Sequence of the second protein:
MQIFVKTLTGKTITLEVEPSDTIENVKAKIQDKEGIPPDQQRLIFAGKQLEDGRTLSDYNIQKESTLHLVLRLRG

These two protein chains interact to form a complex.

Interface contacts:
Residue G251 in the first protein interacts with residue L73 in the second protein (closest heavy-atom distance 4.2 Å).
Residue H252 in the first protein is in contact with residue G75 in the second protein (closest heavy-atom distance 4.0 Å).
Residue F119 in the first protein contacts residue G75 in the second protein (closest heavy-atom distance 3.3 Å).
Residue P287 in the first protein interacts with residue T9 in the second protein (closest heavy-atom distance 3.5 Å).
Residue S201 in the first protein interacts with residue K48 in the second protein (closest heavy-atom distance 2.9 Å).
Residue V292 in the first protein contacts residue V70 in the second protein (closest heavy-atom distance 3.7 Å).
Residue G250 in the first protein interacts with residue L73 in the second protein (closest heavy-atom distance 3.9 Å).
Residue S291 in the first protein contacts residue L73 in the second protein (closest heavy-atom distance 3.1 Å).
Residue Q185 in the first protein interacts with residue Q40 in the second protein (closest heavy-atom distance 4.0 Å).
Residue S201 in the first protein contacts residue Q49 in the second protein (closest heavy-atom distance 2.8 Å).
Residue G290 in the first protein is in contact with residue L8 in the second protein (closest heavy-atom distance 3.8 Å).
Residue G251 in the first protein contacts residue R74 in the second protein (closest heavy-atom distance 3.4 Å).
Residue N226 in the first protein is in contact with residue Q49 in the second protein (closest heavy-atom distance 3.3 Å).
Residue G290 in the first protein is in contact with residue V70 in the second protein (closest heavy-atom distance 4.1 Å).
Residue Q185 in the first protein contacts residue D39 in the second protein (closest heavy-atom distance 3.2 Å).
Residue G251 in the first protein is in contact with residue G75 in the second protein (closest heavy-atom distance 3.4 Å).
Residue G184 in the first protein interacts with residue G75 in the second protein (closest heavy-atom distance 2.8 Å).
Residue G290 in the first protein interacts with residue L71 in the second protein (closest heavy-atom distance 3.0 Å).
Residue Q185 in the first protein interacts with residue R72 in the second protein (closest heavy-atom distance 2.8 Å).
Residue L225 in the first protein interacts with residue R42 in the second protein (closest heavy-atom distance 3.5 Å).
Residue E295 in the first protein contacts residue R72 in the second protein (closest heavy-atom distance 2.9 Å).
Residue A203 in the first protein contacts residue K48 in the second protein (closest heavy-atom distance 3.0 Å).
Residue P230 in the first protein is in contact with residue L8 in the second protein (closest heavy-atom distance 3.9 Å).
Residue S291 in the first protein is in contact with residue R72 in the second protein (closest heavy-atom distance 4.0 Å).
Residue G290 in the first protein interacts with residue T9 in the second protein (closest heavy-atom distance 3.2 Å).
Residue A206 in the first protein is in contact with residue K48 in the second protein (closest heavy-atom distance 2.9 Å).
Residue P287 in the first protein contacts residue L8 in the second protein (closest heavy-atom distance 3.7 Å).
Residue K207 in the first protein interacts with residue A46 in the second protein (closest heavy-atom distance 4.1 Å).
Residue N289 in the first protein is in contact with residue L71 in the second protein (closest heavy-atom distance 3.4 Å).
Residue V292 in the first protein is in contact with residue L71 in the second protein (closest heavy-atom distance 3.0 Å).
Residue Q185 in the first protein is in contact with residue R74 in the second protein (closest heavy-atom distance 3.6 Å).
Residue Y228 in the first protein is in contact with residue H68 in the second protein (closest heavy-atom distance 3.4 Å).
Residue L187 in the first protein interacts with residue R72 in the second protein (closest heavy-atom distance 3.9 Å).
Residue F224 in the first protein contacts residue R72 in the second protein (closest heavy-atom distance 3.9 Å).
Residue S201 in the first protein contacts residue G47 in the second protein (closest heavy-atom distance 4.2 Å).
Residue Y228 in the first protein interacts with residue V70 in the second protein (closest heavy-atom distance 3.9 Å).
Residue N289 in the first protein is in contact with residue L73 in the second protein (closest heavy-atom distance 3.5 Å).
Residue T200 in the first protein interacts with residue K48 in the second protein (closest heavy-atom distance 4.3 Å).
Residue S227 in the first protein is in contact with residue I44 in the second protein (closest heavy-atom distance 3.9 Å).
Residue N226 in the first protein interacts with residue R42 in the second protein (closest heavy-atom distance 3.5 Å).
Residue P183 in the first protein contacts residue R74 in the second protein (closest heavy-atom distance 3.6 Å).
Residue Y228 in the first protein interacts with residue I44 in the second protein (closest heavy-atom distance 3.6 Å).
Residue S291 in the first protein interacts with residue L71 in the second protein (closest heavy-atom distance 3.3 Å).
Residue P179 in the first protein interacts with residue R74 in the second protein (closest heavy-atom distance 3.8 Å).
Residue E188 in the first protein interacts with residue R74 in the second protein (closest heavy-atom distance 3.0 Å).
Residue F285 in the first protein is in contact with residue L8 in the second protein (closest heavy-atom distance 3.7 Å).
Residue P183 in the first protein is in contact with residue G75 in the second protein (closest heavy-atom distance 3.3 Å).
Residue F224 in the first protein contacts residue R42 in the second protein (closest heavy-atom distance 3.4 Å).
Residue N289 in the first protein interacts with residue T9 in the second protein (closest heavy-atom distance 3.3 Å).
Residue N226 in the first protein is in contact with residue I44 in the second protein (closest heavy-atom distance 3.6 Å).
Residue Y253 in the first protein is in contact with residue G75 in the second protein (closest heavy-atom distance 3.9 Å).
Residue G184 in the first protein is in contact with residue R74 in the second protein (closest heavy-atom distance 3.4 Å).
Residue C118 in the first protein is in contact with residue G75 in the second protein (closest heavy-atom distance 3.4 Å).
Residue K207 in the first protein is in contact with residue K48 in the second protein (closest heavy-atom distance 4.3 Å).
Residue Y228 in the first protein contacts residue L8 in the second protein (closest heavy-atom distance 3.8 Å).
Residue A288 in the first protein is in contact with residue T9 in the second protein (closest heavy-atom distance 3.6 Å).
Residue S227 in the first protein contacts residue G47 in the second protein (closest heavy-atom distance 2.6 Å).
Residue Y228 in the first protein is in contact with residue G47 in the second protein (closest heavy-atom distance 4.2 Å).
Residue E295 in the first protein is in contact with residue R42 in the second protein (closest heavy-atom distance 2.7 Å).
Residue K207 in the first protein is in contact with residue G47 in the second protein (closest heavy-atom distance 3.3 Å).

Sequence of the first protein:
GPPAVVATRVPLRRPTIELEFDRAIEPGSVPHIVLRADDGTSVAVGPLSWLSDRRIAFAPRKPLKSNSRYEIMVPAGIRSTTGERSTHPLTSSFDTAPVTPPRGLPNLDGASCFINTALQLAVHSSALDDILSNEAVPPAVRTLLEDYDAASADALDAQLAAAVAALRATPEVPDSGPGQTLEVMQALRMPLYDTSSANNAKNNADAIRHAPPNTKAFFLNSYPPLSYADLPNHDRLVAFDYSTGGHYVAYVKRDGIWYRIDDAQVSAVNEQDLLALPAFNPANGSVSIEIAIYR